Sequence of the second protein:
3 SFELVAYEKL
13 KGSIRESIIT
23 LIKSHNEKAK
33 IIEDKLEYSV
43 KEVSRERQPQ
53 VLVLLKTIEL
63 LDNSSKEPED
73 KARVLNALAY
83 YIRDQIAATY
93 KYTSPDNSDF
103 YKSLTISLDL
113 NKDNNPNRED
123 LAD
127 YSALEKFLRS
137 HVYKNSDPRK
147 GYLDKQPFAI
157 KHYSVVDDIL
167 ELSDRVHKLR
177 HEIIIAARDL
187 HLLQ

Contacts between the two chains:
Residue I180 in the first protein is in contact with residue V162 in the second protein (closest heavy-atom distance 3.6 Å).
Residue D170 in the first protein is in contact with residue H173 in the second protein (closest heavy-atom distance 2.8 Å).
Residue R184 in the first protein is in contact with residue V162 in the second protein (closest heavy-atom distance 4.5 Å).
Residue I180 in the first protein interacts with residue I165 in the second protein (closest heavy-atom distance 4.1 Å).
Residue L166 in the first protein is in contact with residue R184 in the second protein (closest heavy-atom distance 4.9 Å).
Residue R145 in the first protein is in contact with residue I179 in the second protein (closest heavy-atom distance 4.0 Å).
Residue D163 in the first protein is in contact with residue R184 in the second protein (closest heavy-atom distance 4.7 Å).
Residue R184 in the first protein is in contact with residue D163 in the second protein (closest heavy-atom distance 4.7 Å).
Residue R145 in the first protein contacts residue D125 in the second protein (closest heavy-atom distance 2.8 Å).
Residue I165 in the first protein interacts with residue I180 in the second protein (closest heavy-atom distance 4.1 Å).
Residue Y148 in the first protein is in contact with residue H187 in the second protein (closest heavy-atom distance 3.4 Å).
Residue R184 in the first protein contacts residue Y148 in the second protein (closest heavy-atom distance 3.4 Å).
Residue R145 in the first protein contacts residue A124 in the second protein (closest heavy-atom distance 4.1 Å).
Residue D125 in the first protein is in contact with residue R145 in the second protein (closest heavy-atom distance 2.8 Å).
Residue H177 in the first protein interacts with residue L166 in the second protein (closest heavy-atom distance 3.4 Å).
Residue V162 in the first protein interacts with residue R184 in the second protein (closest heavy-atom distance 4.5 Å).
Residue P144 in the first protein interacts with residue A183 in the second protein (closest heavy-atom distance 3.4 Å).
Residue Y139 in the first protein is in contact with residue A183 in the second protein (closest heavy-atom distance 4.7 Å).
Residue Y148 in the first protein contacts residue A183 in the second protein (closest heavy-atom distance 3.5 Å).
Residue I179 in the first protein interacts with residue R145 in the second protein (closest heavy-atom distance 4.0 Å).
Residue L166 in the first protein interacts with residue I180 in the second protein (closest heavy-atom distance 3.6 Å).
Residue I180 in the first protein interacts with residue Y139 in the second protein (closest heavy-atom distance 3.8 Å).
Residue R184 in the first protein contacts residue L166 in the second protein (closest heavy-atom distance 4.9 Å).
Residue S169 in the first protein contacts residue H173 in the second protein (closest heavy-atom distance 3.1 Å).
Residue P144 in the first protein is in contact with residue I179 in the second protein (closest heavy-atom distance 3.8 Å).
Residue A183 in the first protein contacts residue Y139 in the second protein (closest heavy-atom distance 4.7 Å).
Residue H187 in the first protein contacts residue Y148 in the second protein (closest heavy-atom distance 3.4 Å).
Residue D170 in the first protein is in contact with residue H177 in the second protein (closest heavy-atom distance 4.5 Å).
Residue P144 in the first protein contacts residue I180 in the second protein (closest heavy-atom distance 4.0 Å).
Residue Y139 in the first protein contacts residue I180 in the second protein (closest heavy-atom distance 3.8 Å).
Residue H173 in the first protein is in contact with residue H173 in the second protein (closest heavy-atom distance 3.3 Å).
Residue H173 in the first protein contacts residue D170 in the second protein (closest heavy-atom distance 2.8 Å).
Residue L166 in the first protein interacts with residue H177 in the second protein (closest heavy-atom distance 3.4 Å).
Residue A183 in the first protein is in contact with residue P144 in the second protein (closest heavy-atom distance 3.4 Å).
Residue R145 in the first protein is in contact with residue E121 in the second protein (closest heavy-atom distance 3.4 Å).
Residue H177 in the first protein interacts with residue D170 in the second protein (closest heavy-atom distance 4.5 Å).
Residue I179 in the first protein contacts residue P144 in the second protein (closest heavy-atom distance 3.8 Å).
Residue E121 in the first protein contacts residue R145 in the second protein (closest heavy-atom distance 3.4 Å).
Residue I180 in the first protein is in contact with residue P144 in the second protein (closest heavy-atom distance 4.0 Å).
Residue H173 in the first protein contacts residue S169 in the second protein (closest heavy-atom distance 3.1 Å).
Residue A124 in the first protein contacts residue R145 in the second protein (closest heavy-atom distance 4.1 Å).
Residue L166 in the first protein is in contact with residue I181 in the second protein (closest heavy-atom distance 3.9 Å).
Residue I181 in the first protein contacts residue L166 in the second protein (closest heavy-atom distance 3.9 Å).
Residue V162 in the first protein is in contact with residue I180 in the second protein (closest heavy-atom distance 3.6 Å).
Residue I180 in the first protein contacts residue L166 in the second protein (closest heavy-atom distance 3.6 Å).
Residue Y148 in the first protein interacts with residue R184 in the second protein (closest heavy-atom distance 3.4 Å).
Residue A183 in the first protein interacts with residue Y148 in the second protein (closest heavy-atom distance 3.5 Å).

These two protein chains interact to form a complex.

Sequence of the first protein:
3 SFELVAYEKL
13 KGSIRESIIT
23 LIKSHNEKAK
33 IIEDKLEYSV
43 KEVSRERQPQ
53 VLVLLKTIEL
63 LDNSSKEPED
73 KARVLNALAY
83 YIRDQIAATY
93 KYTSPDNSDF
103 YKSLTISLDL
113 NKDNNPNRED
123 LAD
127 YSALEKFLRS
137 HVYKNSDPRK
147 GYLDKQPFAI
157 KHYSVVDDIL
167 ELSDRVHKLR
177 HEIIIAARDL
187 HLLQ